This data describes a binding interaction between two proteins.

Sequence of chain B:
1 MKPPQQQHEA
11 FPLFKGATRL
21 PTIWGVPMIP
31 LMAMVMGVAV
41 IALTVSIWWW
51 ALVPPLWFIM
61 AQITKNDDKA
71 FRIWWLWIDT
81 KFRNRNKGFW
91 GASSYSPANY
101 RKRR

Sequence of chain A:
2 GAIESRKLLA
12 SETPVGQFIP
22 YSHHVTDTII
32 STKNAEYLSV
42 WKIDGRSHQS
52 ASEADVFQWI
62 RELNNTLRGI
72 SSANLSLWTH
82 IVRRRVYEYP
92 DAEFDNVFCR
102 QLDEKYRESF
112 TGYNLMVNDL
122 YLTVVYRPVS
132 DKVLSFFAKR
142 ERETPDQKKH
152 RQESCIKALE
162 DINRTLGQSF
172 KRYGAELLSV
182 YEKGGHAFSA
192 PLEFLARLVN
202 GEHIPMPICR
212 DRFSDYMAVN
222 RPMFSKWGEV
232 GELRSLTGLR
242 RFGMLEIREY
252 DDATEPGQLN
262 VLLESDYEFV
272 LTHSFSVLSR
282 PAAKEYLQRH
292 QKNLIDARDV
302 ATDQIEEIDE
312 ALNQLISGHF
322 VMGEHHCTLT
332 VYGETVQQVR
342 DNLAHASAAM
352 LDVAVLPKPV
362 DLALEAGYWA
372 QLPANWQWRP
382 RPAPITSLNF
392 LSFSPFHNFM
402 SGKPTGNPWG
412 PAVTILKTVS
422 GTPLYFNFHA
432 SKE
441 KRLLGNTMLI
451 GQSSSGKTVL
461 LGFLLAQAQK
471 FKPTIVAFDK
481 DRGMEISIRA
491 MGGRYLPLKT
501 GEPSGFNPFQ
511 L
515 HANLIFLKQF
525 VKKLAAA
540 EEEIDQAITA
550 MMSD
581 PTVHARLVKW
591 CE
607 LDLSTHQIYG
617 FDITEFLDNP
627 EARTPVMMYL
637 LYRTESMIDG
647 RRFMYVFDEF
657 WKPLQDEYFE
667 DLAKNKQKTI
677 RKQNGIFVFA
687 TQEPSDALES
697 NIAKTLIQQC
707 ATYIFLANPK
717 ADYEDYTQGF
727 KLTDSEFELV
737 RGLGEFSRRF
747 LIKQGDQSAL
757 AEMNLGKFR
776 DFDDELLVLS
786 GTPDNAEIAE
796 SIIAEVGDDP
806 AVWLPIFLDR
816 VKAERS

Residue-level contacts at the interface:
Residue P223 in chain A contacts residue S94 in chain B (closest heavy-atom distance 3.5 Å).
Residue E13 in chain A is in contact with residue W90 in chain B (closest heavy-atom distance 3.2 Å).
Residue E265 in chain A is in contact with residue M1 in chain B (closest heavy-atom distance 2.9 Å).
Residue A219 in chain A contacts residue P97 in chain B (closest heavy-atom distance 3.4 Å).
Residue E13 in chain A interacts with residue Y100 in chain B (closest heavy-atom distance 3.1 Å).
Residue D253 in chain A is in contact with residue F11 in chain B (closest heavy-atom distance 2.8 Å).
Residue L389 in chain A interacts with residue F11 in chain B (closest heavy-atom distance 3.7 Å).
Residue V16 in chain A is in contact with residue S96 in chain B (closest heavy-atom distance 2.9 Å).
Residue R380 in chain A is in contact with residue R72 in chain B (closest heavy-atom distance 2.7 Å).
Residue S12 in chain A interacts with residue R85 in chain B (closest heavy-atom distance 3.4 Å).
Residue A254 in chain A interacts with residue A10 in chain B (closest heavy-atom distance 3.1 Å).
Residue N390 in chain A interacts with residue L13 in chain B (closest heavy-atom distance 3.1 Å).
Residue L10 in chain A contacts residue R101 in chain B (closest heavy-atom distance 3.5 Å).
Residue R249 in chain A interacts with residue D67 in chain B (closest heavy-atom distance 2.7 Å).
Residue T14 in chain A contacts residue R85 in chain B (closest heavy-atom distance 2.9 Å).
Residue F19 in chain A contacts residue Y95 in chain B (closest heavy-atom distance 3.5 Å).
Residue M224 in chain A contacts residue S93 in chain B (closest heavy-atom distance 3.2 Å).
Residue T14 in chain A is in contact with residue Y95 in chain B (closest heavy-atom distance 3.5 Å).
Residue R222 in chain A contacts residue S94 in chain B (closest heavy-atom distance 2.7 Å).
Residue R290 in chain A contacts residue R19 in chain B (closest heavy-atom distance 3.3 Å).
Residue F225 in chain A is in contact with residue A92 in chain B (closest heavy-atom distance 3.2 Å).
Residue A11 in chain A is in contact with residue Y100 in chain B (closest heavy-atom distance 3.0 Å).
Residue L363 in chain A contacts residue W77 in chain B (closest heavy-atom distance 3.2 Å).
Residue H291 in chain A interacts with residue K15 in chain B (closest heavy-atom distance 3.6 Å).
Residue D253 in chain A interacts with residue P12 in chain B (closest heavy-atom distance 3.1 Å).
Residue L9 in chain A interacts with residue F89 in chain B (closest heavy-atom distance 3.5 Å).
Residue P381 in chain A interacts with residue I73 in chain B (closest heavy-atom distance 3.3 Å).
Residue Q378 in chain A is in contact with residue R72 in chain B (closest heavy-atom distance 3.2 Å).
Residue R382 in chain A is in contact with residue D68 in chain B (closest heavy-atom distance 3.5 Å).
Residue P385 in chain A interacts with residue A17 in chain B (closest heavy-atom distance 3.6 Å).
Residue E13 in chain A interacts with residue S94 in chain B (closest heavy-atom distance 3.5 Å).
Residue P383 in chain A interacts with residue K69 in chain B (closest heavy-atom distance 3.2 Å).
Residue R235 in chain A interacts with residue W90 in chain B (closest heavy-atom distance 3.7 Å).
Residue G258 in chain A contacts residue P4 in chain B (closest heavy-atom distance 3.3 Å).
Residue A254 in chain A is in contact with residue F11 in chain B (closest heavy-atom distance 2.9 Å).
Residue T14 in chain A contacts residue S96 in chain B (closest heavy-atom distance 3.2 Å).
Residue R222 in chain A contacts residue S96 in chain B (closest heavy-atom distance 3.3 Å).
Residue E250 in chain A is in contact with residue K15 in chain B (closest heavy-atom distance 2.8 Å).
Residue F58 in chain A is in contact with residue E9 in chain B (closest heavy-atom distance 2.9 Å).
Residue R222 in chain A contacts residue P97 in chain B (closest heavy-atom distance 3.5 Å).
Residue H291 in chain A is in contact with residue F14 in chain B (closest heavy-atom distance 2.7 Å).
Residue S226 in chain A is in contact with residue K81 in chain B (closest heavy-atom distance 3.3 Å).
Residue L10 in chain A interacts with residue Y100 in chain B (closest heavy-atom distance 3.6 Å).
Residue P385 in chain A is in contact with residue L20 in chain B (closest heavy-atom distance 3.5 Å).
Residue P15 in chain A interacts with residue S96 in chain B (closest heavy-atom distance 3.4 Å).
Residue Y251 in chain A interacts with residue L13 in chain B (closest heavy-atom distance 3.6 Å).
Residue F225 in chain A is in contact with residue Y95 in chain B (closest heavy-atom distance 3.4 Å).
Residue N294 in chain A interacts with residue R19 in chain B (closest heavy-atom distance 3.1 Å).
Residue R382 in chain A is in contact with residue K69 in chain B (closest heavy-atom distance 3.6 Å).
Residue F225 in chain A contacts residue S93 in chain B (closest heavy-atom distance 2.7 Å).
Residue I309 in chain A is in contact with residue F14 in chain B (closest heavy-atom distance 3.5 Å).
Residue P223 in chain A interacts with residue Y95 in chain B (closest heavy-atom distance 3.4 Å).
Residue E366 in chain A contacts residue T80 in chain B (closest heavy-atom distance 2.2 Å).
Residue Y287 in chain A interacts with residue P21 in chain B (closest heavy-atom distance 3.6 Å).
Residue D253 in chain A contacts residue L13 in chain B (closest heavy-atom distance 3.2 Å).
Residue E366 in chain A interacts with residue K81 in chain B (closest heavy-atom distance 2.9 Å).
Residue V16 in chain A contacts residue P97 in chain B (closest heavy-atom distance 3.6 Å).
Residue R222 in chain A is in contact with residue W90 in chain B (closest heavy-atom distance 3.6 Å).
Residue W379 in chain A interacts with residue T80 in chain B (closest heavy-atom distance 3.4 Å).
Residue S12 in chain A is in contact with residue N86 in chain B (closest heavy-atom distance 2.6 Å).